Sequence of protein 2:
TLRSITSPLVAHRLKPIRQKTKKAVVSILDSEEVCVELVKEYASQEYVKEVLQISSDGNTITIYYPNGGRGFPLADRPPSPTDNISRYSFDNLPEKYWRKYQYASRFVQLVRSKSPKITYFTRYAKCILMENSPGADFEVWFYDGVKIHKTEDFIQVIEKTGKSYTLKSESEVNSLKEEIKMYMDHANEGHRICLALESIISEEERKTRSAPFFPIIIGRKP

Sequence of protein 1:
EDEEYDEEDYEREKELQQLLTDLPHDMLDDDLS

Interface contacts:
Residue K132 in protein 2 is in contact with residue D20 in protein 1 (closest heavy-atom distance 3.3 Å).
Residue K227 in protein 2 contacts residue D20 in protein 1 (closest heavy-atom distance 3.2 Å).
Residue K120 in protein 2 contacts residue L30 in protein 1 (closest heavy-atom distance 3.6 Å).
Residue Y109 in protein 2 is in contact with residue L42 in protein 1 (closest heavy-atom distance 3.9 Å).
Residue V117 in protein 2 interacts with residue L34 in protein 1 (closest heavy-atom distance 4.5 Å).
Residue K102 in protein 2 interacts with residue L46 in protein 1 (closest heavy-atom distance 4.5 Å).
Residue K120 in protein 2 contacts residue R26 in protein 1 (closest heavy-atom distance 3.3 Å).
Residue W147 in protein 2 is in contact with residue E25 in protein 1 (closest heavy-atom distance 4.0 Å).
Residue R112 in protein 2 contacts residue L37 in protein 1 (closest heavy-atom distance 3.8 Å).
Residue Q25 in protein 2 is in contact with residue L34 in protein 1 (closest heavy-atom distance 3.6 Å).
Residue V32 in protein 2 contacts residue L42 in protein 1 (closest heavy-atom distance 4.8 Å).
Residue F113 in protein 2 contacts residue L37 in protein 1 (closest heavy-atom distance 3.7 Å).
Residue T27 in protein 2 is in contact with residue H39 in protein 1 (closest heavy-atom distance 3.0 Å).
Residue I134 in protein 2 interacts with residue E22 in protein 1 (closest heavy-atom distance 3.2 Å).
Residue L44 in protein 2 interacts with residue L42 in protein 1 (closest heavy-atom distance 4.1 Å).
Residue S119 in protein 2 is in contact with residue L33 in protein 1 (closest heavy-atom distance 4.5 Å).
Residue M136 in protein 2 contacts residue R26 in protein 1 (closest heavy-atom distance 4.3 Å).
Residue K102 in protein 2 interacts with residue D44 in protein 1 (closest heavy-atom distance 2.8 Å).
Residue V42 in protein 2 is in contact with residue L42 in protein 1 (closest heavy-atom distance 4.3 Å).
Residue K106 in protein 2 interacts with residue L42 in protein 1 (closest heavy-atom distance 3.9 Å).
Residue L116 in protein 2 contacts residue L37 in protein 1 (closest heavy-atom distance 3.8 Å).
Residue Q108 in protein 2 contacts residue M41 in protein 1 (closest heavy-atom distance 4.1 Å).
Residue E56 in protein 2 contacts residue D44 in protein 1 (closest heavy-atom distance 3.5 Å).
Residue K120 in protein 2 contacts residue L33 in protein 1 (closest heavy-atom distance 3.4 Å).
Residue R112 in protein 2 contacts residue M41 in protein 1 (closest heavy-atom distance 3.5 Å).
Residue Y109 in protein 2 interacts with residue H39 in protein 1 (closest heavy-atom distance 3.6 Å).
Residue E101 in protein 2 interacts with residue L46 in protein 1 (closest heavy-atom distance 3.8 Å).
Residue Y109 in protein 2 interacts with residue L37 in protein 1 (closest heavy-atom distance 3.4 Å).
Residue K29 in protein 2 contacts residue D40 in protein 1 (closest heavy-atom distance 4.6 Å).
Residue S121 in protein 2 is in contact with residue R26 in protein 1 (closest heavy-atom distance 4.8 Å).
Residue K153 in protein 2 is in contact with residue E25 in protein 1 (closest heavy-atom distance 4.1 Å).
Residue Y109 in protein 2 is in contact with residue M41 in protein 1 (closest heavy-atom distance 4.1 Å).
Residue K106 in protein 2 interacts with residue D44 in protein 1 (closest heavy-atom distance 2.6 Å).
Residue R105 in protein 2 is in contact with residue M41 in protein 1 (closest heavy-atom distance 3.2 Å).
Residue Y109 in protein 2 contacts residue P38 in protein 1 (closest heavy-atom distance 2.4 Å).
Residue R112 in protein 2 interacts with residue P38 in protein 1 (closest heavy-atom distance 4.5 Å).
Residue K132 in protein 2 interacts with residue D23 in protein 1 (closest heavy-atom distance 3.6 Å).
Residue L116 in protein 2 interacts with residue L33 in protein 1 (closest heavy-atom distance 3.4 Å).
Residue P122 in protein 2 is in contact with residue R26 in protein 1 (closest heavy-atom distance 3.7 Å).
Residue L116 in protein 2 interacts with residue L30 in protein 1 (closest heavy-atom distance 3.9 Å).
Residue W147 in protein 2 interacts with residue E21 in protein 1 (closest heavy-atom distance 3.5 Å).
Residue E101 in protein 2 contacts residue S47 in protein 1 (closest heavy-atom distance 3.6 Å).
Residue Q25 in protein 2 is in contact with residue Q31 in protein 1 (closest heavy-atom distance 2.6 Å).
Residue K132 in protein 2 is in contact with residue R26 in protein 1 (closest heavy-atom distance 4.8 Å).
Residue L116 in protein 2 contacts residue L34 in protein 1 (closest heavy-atom distance 4.0 Å).
Residue R105 in protein 2 is in contact with residue L46 in protein 1 (closest heavy-atom distance 4.6 Å).
Residue F113 in protein 2 is in contact with residue L34 in protein 1 (closest heavy-atom distance 3.6 Å).
Residue K106 in protein 2 interacts with residue M41 in protein 1 (closest heavy-atom distance 4.2 Å).
Residue A30 in protein 2 interacts with residue L42 in protein 1 (closest heavy-atom distance 3.6 Å).
Residue K21 in protein 2 is in contact with residue Y19 in protein 1 (closest heavy-atom distance 3.7 Å).
Residue K120 in protein 2 contacts residue E29 in protein 1 (closest heavy-atom distance 3.1 Å).
Residue V117 in protein 2 contacts residue L30 in protein 1 (closest heavy-atom distance 4.0 Å).
Residue K29 in protein 2 contacts residue H39 in protein 1 (closest heavy-atom distance 4.1 Å).
Residue I23 in protein 2 is in contact with residue L30 in protein 1 (closest heavy-atom distance 4.2 Å).
Residue K132 in protein 2 interacts with residue E22 in protein 1 (closest heavy-atom distance 3.4 Å).
Residue Y109 in protein 2 is in contact with residue L34 in protein 1 (closest heavy-atom distance 4.7 Å).
Residue E145 in protein 2 is in contact with residue E22 in protein 1 (closest heavy-atom distance 3.0 Å).
Residue L44 in protein 2 is in contact with residue D44 in protein 1 (closest heavy-atom distance 3.9 Å).
Residue W147 in protein 2 interacts with residue E22 in protein 1 (closest heavy-atom distance 3.5 Å).
Residue I134 in protein 2 contacts residue R26 in protein 1 (closest heavy-atom distance 3.8 Å).

This data describes a binding interaction between two proteins.